Residue-level contacts at the interface:
Residue D65 in protein 2 contacts residue H67 in protein 1 (closest heavy-atom distance 4.3 Å).
Residue L16 in protein 2 interacts with residue I71 in protein 1 (closest heavy-atom distance 4.7 Å).
Residue H67 in protein 2 interacts with residue D65 in protein 1 (closest heavy-atom distance 4.5 Å).
Residue I68 in protein 2 contacts residue D65 in protein 1 (closest heavy-atom distance 3.6 Å).
Residue D65 in protein 2 contacts residue I68 in protein 1 (closest heavy-atom distance 4.2 Å).
Residue L63 in protein 2 is in contact with residue L63 in protein 1 (closest heavy-atom distance 3.7 Å).
Residue H67 in protein 2 interacts with residue H67 in protein 1 (closest heavy-atom distance 3.3 Å).
Residue L74 in protein 2 contacts residue L16 in protein 1 (closest heavy-atom distance 5.0 Å).
Residue I68 in protein 2 contacts residue I68 in protein 1 (closest heavy-atom distance 3.6 Å).
Residue I68 in protein 2 is in contact with residue L63 in protein 1 (closest heavy-atom distance 4.6 Å).

Sequence of protein 2:
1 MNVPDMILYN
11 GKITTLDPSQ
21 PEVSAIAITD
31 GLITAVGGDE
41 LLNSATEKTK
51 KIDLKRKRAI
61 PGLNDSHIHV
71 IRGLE

These two protein chains interact to form a complex.

Sequence of protein 1:
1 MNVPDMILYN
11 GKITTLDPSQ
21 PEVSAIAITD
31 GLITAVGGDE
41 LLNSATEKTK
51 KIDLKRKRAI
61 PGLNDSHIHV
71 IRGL